These two protein chains interact to form a complex.

Sequence of the first protein:
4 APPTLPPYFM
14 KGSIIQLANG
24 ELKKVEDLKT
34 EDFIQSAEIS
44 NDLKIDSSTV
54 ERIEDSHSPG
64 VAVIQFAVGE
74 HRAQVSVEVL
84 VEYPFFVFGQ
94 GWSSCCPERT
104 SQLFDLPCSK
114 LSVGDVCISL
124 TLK

Sequence of the second protein:
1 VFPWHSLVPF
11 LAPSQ

Contacts between the two chains:
Residue Q19 in the first protein contacts residue F2 in the second protein (closest heavy-atom distance 3.0 Å).
Residue L123 in the first protein is in contact with residue F10 in the second protein (closest heavy-atom distance 3.0 Å).
Residue Y86 in the first protein interacts with residue P9 in the second protein (closest heavy-atom distance 4.1 Å).
Residue A21 in the first protein contacts residue W4 in the second protein (closest heavy-atom distance 3.3 Å).
Residue F36 in the first protein contacts residue W4 in the second protein (closest heavy-atom distance 3.2 Å).
Residue F36 in the first protein interacts with residue V8 in the second protein (closest heavy-atom distance 3.6 Å).
Residue I18 in the first protein interacts with residue L7 in the second protein (closest heavy-atom distance 3.5 Å).
Residue Q19 in the first protein is in contact with residue P3 in the second protein (closest heavy-atom distance 4.0 Å).
Residue F88 in the first protein contacts residue F10 in the second protein (closest heavy-atom distance 4.5 Å).
Residue S16 in the first protein is in contact with residue F2 in the second protein (closest heavy-atom distance 4.5 Å).
Residue V28 in the first protein contacts residue L7 in the second protein (closest heavy-atom distance 3.5 Å).
Residue I121 in the first protein contacts residue P9 in the second protein (closest heavy-atom distance 3.4 Å).
Residue I17 in the first protein is in contact with residue V1 in the second protein (closest heavy-atom distance 3.6 Å).
Residue L31 in the first protein interacts with residue L7 in the second protein (closest heavy-atom distance 3.2 Å).
Residue F36 in the first protein interacts with residue L7 in the second protein (closest heavy-atom distance 3.6 Å).
Residue V71 in the first protein is in contact with residue L11 in the second protein (closest heavy-atom distance 4.1 Å).
Residue I18 in the first protein interacts with residue F2 in the second protein (closest heavy-atom distance 3.9 Å).
Residue W95 in the first protein is in contact with residue L7 in the second protein (closest heavy-atom distance 3.2 Å).
Residue S122 in the first protein interacts with residue L11 in the second protein (closest heavy-atom distance 3.2 Å).
Residue I18 in the first protein is in contact with residue W4 in the second protein (closest heavy-atom distance 3.3 Å).
Residue L123 in the first protein is in contact with residue W4 in the second protein (closest heavy-atom distance 3.3 Å).
Residue I17 in the first protein is in contact with residue F2 in the second protein (closest heavy-atom distance 3.4 Å).
Residue V80 in the first protein is in contact with residue L11 in the second protein (closest heavy-atom distance 3.4 Å).
Residue S122 in the first protein interacts with residue F10 in the second protein (closest heavy-atom distance 4.4 Å).
Residue Q19 in the first protein contacts residue W4 in the second protein (closest heavy-atom distance 3.0 Å).
Residue F88 in the first protein interacts with residue L11 in the second protein (closest heavy-atom distance 4.3 Å).
Residue V78 in the first protein contacts residue L11 in the second protein (closest heavy-atom distance 4.3 Å).
Residue A76 in the first protein is in contact with residue Q15 in the second protein (closest heavy-atom distance 3.4 Å).
Residue V71 in the first protein contacts residue Q15 in the second protein (closest heavy-atom distance 4.0 Å).
Residue Y11 in the first protein contacts residue H5 in the second protein (closest heavy-atom distance 3.8 Å).
Residue L125 in the first protein interacts with residue H5 in the second protein (closest heavy-atom distance 3.5 Å).
Residue L46 in the first protein is in contact with residue W4 in the second protein (closest heavy-atom distance 3.3 Å).
Residue F12 in the first protein is in contact with residue S6 in the second protein (closest heavy-atom distance 3.1 Å).
Residue P87 in the first protein is in contact with residue P9 in the second protein (closest heavy-atom distance 3.0 Å).
Residue I18 in the first protein contacts residue S6 in the second protein (closest heavy-atom distance 4.2 Å).
Residue V71 in the first protein is in contact with residue S14 in the second protein (closest heavy-atom distance 4.0 Å).
Residue A40 in the first protein interacts with residue W4 in the second protein (closest heavy-atom distance 3.4 Å).
Residue S51 in the first protein contacts residue L11 in the second protein (closest heavy-atom distance 4.0 Å).
Residue F89 in the first protein contacts residue P9 in the second protein (closest heavy-atom distance 4.0 Å).
Residue D49 in the first protein contacts residue S14 in the second protein (closest heavy-atom distance 4.4 Å).
Residue L25 in the first protein contacts residue V1 in the second protein (closest heavy-atom distance 3.4 Å).
Residue V78 in the first protein interacts with residue Q15 in the second protein (closest heavy-atom distance 3.4 Å).
Residue S122 in the first protein contacts residue P9 in the second protein (closest heavy-atom distance 4.5 Å).
Residue S39 in the first protein contacts residue W4 in the second protein (closest heavy-atom distance 3.5 Å).
Residue Y11 in the first protein interacts with residue S6 in the second protein (closest heavy-atom distance 3.1 Å).
Residue F88 in the first protein is in contact with residue P9 in the second protein (closest heavy-atom distance 3.7 Å).
Residue P10 in the first protein interacts with residue F2 in the second protein (closest heavy-atom distance 3.4 Å).
Residue L20 in the first protein is in contact with residue W4 in the second protein (closest heavy-atom distance 3.5 Å).
Residue Y11 in the first protein contacts residue F2 in the second protein (closest heavy-atom distance 3.7 Å).
Residue Q77 in the first protein contacts residue Q15 in the second protein (closest heavy-atom distance 3.7 Å).
Residue Q19 in the first protein contacts residue V1 in the second protein (closest heavy-atom distance 3.2 Å).
Residue V80 in the first protein interacts with residue A12 in the second protein (closest heavy-atom distance 3.5 Å).
Residue L123 in the first protein is in contact with residue V8 in the second protein (closest heavy-atom distance 3.7 Å).
Residue I121 in the first protein is in contact with residue V8 in the second protein (closest heavy-atom distance 4.0 Å).
Residue S122 in the first protein interacts with residue S14 in the second protein (closest heavy-atom distance 4.0 Å).
Residue P87 in the first protein interacts with residue L7 in the second protein (closest heavy-atom distance 3.1 Å).
Residue F89 in the first protein is in contact with residue V8 in the second protein (closest heavy-atom distance 4.5 Å).
Residue F89 in the first protein interacts with residue L7 in the second protein (closest heavy-atom distance 4.0 Å).
Residue F69 in the first protein contacts residue L11 in the second protein (closest heavy-atom distance 3.2 Å).
Residue F12 in the first protein is in contact with residue L7 in the second protein (closest heavy-atom distance 3.3 Å).